Sequence of the second protein:
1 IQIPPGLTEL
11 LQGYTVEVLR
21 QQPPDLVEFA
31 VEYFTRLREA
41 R

This data describes a binding interaction between two proteins.

Sequence of the first protein:
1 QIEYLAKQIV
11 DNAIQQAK

Interface contacts:
Residue Q12 in the second protein interacts with residue A17 in the first protein (closest heavy-atom distance 3.8 Å).
Residue L11 in the second protein interacts with residue V10 in the first protein (closest heavy-atom distance 4.1 Å).
Residue I3 in the second protein contacts residue L5 in the first protein (closest heavy-atom distance 4.2 Å).
Residue Q12 in the second protein is in contact with residue Q16 in the first protein (closest heavy-atom distance 3.0 Å).
Residue I1 in the second protein contacts residue L5 in the first protein (closest heavy-atom distance 3.8 Å).
Residue T8 in the second protein is in contact with residue A13 in the first protein (closest heavy-atom distance 4.0 Å).
Residue Q12 in the second protein is in contact with residue A13 in the first protein (closest heavy-atom distance 3.7 Å).
Residue L11 in the second protein interacts with residue I9 in the first protein (closest heavy-atom distance 3.8 Å).
Residue L19 in the second protein interacts with residue A17 in the first protein (closest heavy-atom distance 4.4 Å).
Residue L7 in the second protein interacts with residue I9 in the first protein (closest heavy-atom distance 4.1 Å).
Residue I1 in the second protein contacts residue I2 in the first protein (closest heavy-atom distance 4.0 Å).
Residue L19 in the second protein interacts with residue K18 in the first protein (closest heavy-atom distance 4.1 Å).
Residue T15 in the second protein interacts with residue A17 in the first protein (closest heavy-atom distance 3.5 Å).
Residue T15 in the second protein contacts residue I14 in the first protein (closest heavy-atom distance 3.9 Å).
Residue T8 in the second protein contacts residue Q16 in the first protein (closest heavy-atom distance 4.0 Å).
Residue L11 in the second protein contacts residue A13 in the first protein (closest heavy-atom distance 3.7 Å).
Residue T8 in the second protein interacts with residue N12 in the first protein (closest heavy-atom distance 4.2 Å).
Residue T8 in the second protein is in contact with residue I9 in the first protein (closest heavy-atom distance 4.1 Å).
Residue V16 in the second protein interacts with residue A17 in the first protein (closest heavy-atom distance 3.8 Å).
Residue I3 in the second protein is in contact with residue I9 in the first protein (closest heavy-atom distance 4.1 Å).